Sequence of protein 1:
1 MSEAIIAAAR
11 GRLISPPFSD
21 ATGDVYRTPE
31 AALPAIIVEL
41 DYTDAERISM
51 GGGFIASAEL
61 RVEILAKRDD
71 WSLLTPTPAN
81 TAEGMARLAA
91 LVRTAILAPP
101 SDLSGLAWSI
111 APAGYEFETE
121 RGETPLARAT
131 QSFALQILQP

Sequence of protein 2:
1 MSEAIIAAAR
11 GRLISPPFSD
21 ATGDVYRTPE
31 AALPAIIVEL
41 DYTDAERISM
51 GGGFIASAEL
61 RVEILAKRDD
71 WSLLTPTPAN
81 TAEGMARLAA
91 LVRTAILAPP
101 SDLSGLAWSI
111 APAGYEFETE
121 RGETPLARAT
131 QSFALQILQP

Residue-level contacts at the interface:
Residue T22 in protein 2 contacts residue N80 in protein 1 (closest heavy-atom distance 4.6 Å).
Residue T43 in protein 2 is in contact with residue Y115 in protein 1 (closest heavy-atom distance 3.8 Å).
Residue T43 in protein 2 is in contact with residue G114 in protein 1 (closest heavy-atom distance 3.4 Å).
Residue G23 in protein 2 interacts with residue T81 in protein 1 (closest heavy-atom distance 4.7 Å).
Residue D44 in protein 2 interacts with residue P112 in protein 1 (closest heavy-atom distance 3.7 Å).
Residue Y26 in protein 2 interacts with residue R121 in protein 1 (closest heavy-atom distance 4.9 Å).
Residue T43 in protein 2 contacts residue P112 in protein 1 (closest heavy-atom distance 3.5 Å).
Residue A45 in protein 2 interacts with residue P112 in protein 1 (closest heavy-atom distance 3.3 Å).
Residue T43 in protein 2 is in contact with residue A113 in protein 1 (closest heavy-atom distance 3.4 Å).
Residue D44 in protein 2 interacts with residue G114 in protein 1 (closest heavy-atom distance 4.8 Å).
Residue D41 in protein 2 interacts with residue E116 in protein 1 (closest heavy-atom distance 4.3 Å).
Residue T22 in protein 2 contacts residue T81 in protein 1 (closest heavy-atom distance 4.0 Å).
Residue D44 in protein 2 interacts with residue A113 in protein 1 (closest heavy-atom distance 3.2 Å).
Residue Y42 in protein 2 contacts residue Y115 in protein 1 (closest heavy-atom distance 3.3 Å).
Residue D41 in protein 2 is in contact with residue Y115 in protein 1 (closest heavy-atom distance 3.5 Å).
Residue A45 in protein 2 contacts residue A113 in protein 1 (closest heavy-atom distance 4.3 Å).

This data describes a binding interaction between two proteins.